Residue-level contacts at the interface:
Residue M101 in the second protein contacts residue D109 in the first protein (closest heavy-atom distance 4.2 Å).
Residue Y40 in the second protein is in contact with residue R103 in the first protein (closest heavy-atom distance 3.7 Å).
Residue W89 in the second protein interacts with residue N120 in the first protein (closest heavy-atom distance 3.8 Å).
Residue L80 in the second protein interacts with residue H96 in the first protein (closest heavy-atom distance 4.1 Å).
Residue A123 in the second protein is in contact with residue F127 in the first protein (closest heavy-atom distance 4.5 Å).
Residue P58 in the second protein is in contact with residue E52 in the first protein (closest heavy-atom distance 3.5 Å).
Residue M101 in the second protein is in contact with residue L113 in the first protein (closest heavy-atom distance 3.5 Å).
Residue F64 in the second protein interacts with residue R44 in the first protein (closest heavy-atom distance 2.9 Å).
Residue Q60 in the second protein is in contact with residue R44 in the first protein (closest heavy-atom distance 3.8 Å).
Residue T83 in the second protein is in contact with residue K92 in the first protein (closest heavy-atom distance 3.3 Å).
Residue V107 in the second protein interacts with residue D109 in the first protein (closest heavy-atom distance 3.1 Å).
Residue V37 in the second protein is in contact with residue H96 in the first protein (closest heavy-atom distance 4.0 Å).
Residue W89 in the second protein is in contact with residue V102 in the first protein (closest heavy-atom distance 4.2 Å).
Residue L88 in the second protein is in contact with residue R103 in the first protein (closest heavy-atom distance 4.1 Å).
Residue S41 in the second protein is in contact with residue D104 in the first protein (closest heavy-atom distance 3.4 Å).
Residue L80 in the second protein interacts with residue K92 in the first protein (closest heavy-atom distance 2.9 Å).
Residue W89 in the second protein is in contact with residue I125 in the first protein (closest heavy-atom distance 3.7 Å).
Residue M101 in the second protein is in contact with residue R112 in the first protein (closest heavy-atom distance 4.4 Å).
Residue R36 in the second protein is in contact with residue Q100 in the first protein (closest heavy-atom distance 2.8 Å).
Residue N90 in the second protein is in contact with residue I125 in the first protein (closest heavy-atom distance 3.4 Å).
Residue R73 in the second protein is in contact with residue Y40 in the first protein (closest heavy-atom distance 4.1 Å).
Residue G39 in the second protein is in contact with residue H96 in the first protein (closest heavy-atom distance 4.5 Å).
Residue W89 in the second protein contacts residue I116 in the first protein (closest heavy-atom distance 4.2 Å).
Residue L122 in the second protein interacts with residue N120 in the first protein (closest heavy-atom distance 3.7 Å).
Residue Q60 in the second protein is in contact with residue R47 in the first protein (closest heavy-atom distance 4.3 Å).
Residue F76 in the second protein contacts residue H96 in the first protein (closest heavy-atom distance 3.9 Å).
Residue A94 in the second protein contacts residue N120 in the first protein (closest heavy-atom distance 3.9 Å).
Residue F64 in the second protein interacts with residue Y40 in the first protein (closest heavy-atom distance 3.2 Å).
Residue R73 in the second protein interacts with residue L35 in the first protein (closest heavy-atom distance 3.9 Å).
Residue S111 in the second protein interacts with residue D109 in the first protein (closest heavy-atom distance 3.6 Å).
Residue L88 in the second protein is in contact with residue L99 in the first protein (closest heavy-atom distance 3.6 Å).
Residue T85 in the second protein interacts with residue L95 in the first protein (closest heavy-atom distance 4.2 Å).
Residue N81 in the second protein contacts residue K92 in the first protein (closest heavy-atom distance 4.3 Å).
Residue T106 in the second protein interacts with residue D109 in the first protein (closest heavy-atom distance 4.0 Å).
Residue A61 in the second protein is in contact with residue R47 in the first protein (closest heavy-atom distance 3.8 Å).
Residue A61 in the second protein is in contact with residue R44 in the first protein (closest heavy-atom distance 2.1 Å).
Residue A65 in the second protein is in contact with residue R44 in the first protein (closest heavy-atom distance 2.8 Å).
Residue R62 in the second protein is in contact with residue R44 in the first protein (closest heavy-atom distance 4.3 Å).
Residue G39 in the second protein contacts residue L99 in the first protein (closest heavy-atom distance 3.5 Å).
Residue E124 in the second protein contacts residue F127 in the first protein (closest heavy-atom distance 3.1 Å).
Residue Q38 in the second protein is in contact with residue R103 in the first protein (closest heavy-atom distance 4.2 Å).
Residue W89 in the second protein is in contact with residue L119 in the first protein (closest heavy-atom distance 3.9 Å).
Residue L98 in the second protein contacts residue I116 in the first protein (closest heavy-atom distance 3.9 Å).
Residue P91 in the second protein is in contact with residue V128 in the first protein (closest heavy-atom distance 4.2 Å).
Residue Q38 in the second protein interacts with residue L99 in the first protein (closest heavy-atom distance 3.3 Å).
Residue S111 in the second protein interacts with residue L113 in the first protein (closest heavy-atom distance 4.4 Å).
Residue L88 in the second protein interacts with residue K92 in the first protein (closest heavy-atom distance 3.2 Å).
Residue P91 in the second protein interacts with residue I125 in the first protein (closest heavy-atom distance 3.2 Å).
Residue E97 in the second protein is in contact with residue R103 in the first protein (closest heavy-atom distance 4.1 Å).
Residue E118 in the second protein interacts with residue K117 in the first protein (closest heavy-atom distance 3.0 Å).
Residue E118 in the second protein contacts residue L113 in the first protein (closest heavy-atom distance 4.4 Å).
Residue L122 in the second protein interacts with residue F127 in the first protein (closest heavy-atom distance 3.9 Å).
Residue L122 in the second protein interacts with residue T126 in the first protein (closest heavy-atom distance 4.1 Å).
Residue G39 in the second protein interacts with residue Q100 in the first protein (closest heavy-atom distance 3.4 Å).
Residue G39 in the second protein is in contact with residue R103 in the first protein (closest heavy-atom distance 4.2 Å).
Residue R36 in the second protein contacts residue H96 in the first protein (closest heavy-atom distance 3.3 Å).
Residue A115 in the second protein is in contact with residue L113 in the first protein (closest heavy-atom distance 3.8 Å).
Residue S114 in the second protein is in contact with residue L113 in the first protein (closest heavy-atom distance 3.2 Å).
Residue S111 in the second protein is in contact with residue S110 in the first protein (closest heavy-atom distance 3.9 Å).
Residue K77 in the second protein interacts with residue D87 in the first protein (closest heavy-atom distance 3.9 Å).

Sequence of the first protein:
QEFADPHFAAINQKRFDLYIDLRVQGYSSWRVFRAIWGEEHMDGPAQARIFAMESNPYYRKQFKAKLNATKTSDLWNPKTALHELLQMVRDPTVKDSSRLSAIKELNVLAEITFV

These two protein chains interact to form a complex.

Sequence of the second protein:
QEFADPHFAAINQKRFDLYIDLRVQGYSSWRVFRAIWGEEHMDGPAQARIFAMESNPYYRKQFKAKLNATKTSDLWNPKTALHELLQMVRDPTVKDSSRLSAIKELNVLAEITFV